Sequence of chain B:
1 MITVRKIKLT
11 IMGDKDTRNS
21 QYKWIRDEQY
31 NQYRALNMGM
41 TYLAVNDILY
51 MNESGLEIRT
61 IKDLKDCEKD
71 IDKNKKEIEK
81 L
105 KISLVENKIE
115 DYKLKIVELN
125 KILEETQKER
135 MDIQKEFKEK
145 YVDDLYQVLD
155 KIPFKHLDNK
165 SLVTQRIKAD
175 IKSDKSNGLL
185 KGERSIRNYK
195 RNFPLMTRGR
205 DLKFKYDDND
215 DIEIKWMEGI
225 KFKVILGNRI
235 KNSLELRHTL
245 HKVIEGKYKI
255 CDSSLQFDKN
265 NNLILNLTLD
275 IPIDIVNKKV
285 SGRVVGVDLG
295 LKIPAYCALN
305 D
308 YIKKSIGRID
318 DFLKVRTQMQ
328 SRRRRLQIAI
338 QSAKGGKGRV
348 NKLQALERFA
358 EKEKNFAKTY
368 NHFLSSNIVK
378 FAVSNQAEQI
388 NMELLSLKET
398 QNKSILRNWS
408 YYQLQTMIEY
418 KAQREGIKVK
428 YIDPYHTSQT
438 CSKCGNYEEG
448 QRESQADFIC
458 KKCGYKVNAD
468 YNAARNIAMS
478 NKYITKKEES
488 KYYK

Interface contacts:
Residue I137 in chain B contacts residue D148 in chain A (closest heavy-atom distance 3.1 Å).
Residue R188 in chain B is in contact with residue N192 in chain A (closest heavy-atom distance 3.0 Å).
Residue Y42 in chain B interacts with residue N52 in chain A (closest heavy-atom distance 2.3 Å).
Residue E129 in chain B contacts residue K155 in chain A (closest heavy-atom distance 3.9 Å).
Residue K144 in chain B is in contact with residue E140 in chain A (closest heavy-atom distance 3.9 Å).
Residue Q151 in chain B contacts residue R59 in chain A (closest heavy-atom distance 3.3 Å).
Residue K144 in chain B contacts residue I137 in chain A (closest heavy-atom distance 3.3 Å).
Residue Q151 in chain B is in contact with residue I58 in chain A (closest heavy-atom distance 3.5 Å).
Residue M135 in chain B interacts with residue E140 in chain A (closest heavy-atom distance 3.3 Å).
Residue R34 in chain B contacts residue K185 in chain A (closest heavy-atom distance 3.5 Å).
Residue I48 in chain B is in contact with residue T41 in chain A (closest heavy-atom distance 3.0 Å).
Residue I190 in chain B is in contact with residue S189 in chain A (closest heavy-atom distance 4.0 Å).
Residue R134 in chain B interacts with residue D148 in chain A (closest heavy-atom distance 3.3 Å).
Residue K185 in chain B is in contact with residue Y33 in chain A (closest heavy-atom distance 3.0 Å).
Residue D148 in chain B interacts with residue R59 in chain A (closest heavy-atom distance 2.7 Å).
Residue K144 in chain B contacts residue G55 in chain A (closest heavy-atom distance 3.1 Å).
Residue F141 in chain B is in contact with residue V45 in chain A (closest heavy-atom distance 4.0 Å).
Residue N37 in chain B interacts with residue G186 in chain A (closest heavy-atom distance 3.2 Å).
Residue L183 in chain B interacts with residue N192 in chain A (closest heavy-atom distance 3.8 Å).
Residue N52 in chain B contacts residue Y42 in chain A (closest heavy-atom distance 4.0 Å).
Residue Y145 in chain B contacts residue E53 in chain A (closest heavy-atom distance 3.0 Å).
Residue Y145 in chain B contacts residue I48 in chain A (closest heavy-atom distance 3.6 Å).
Residue G186 in chain B is in contact with residue K194 in chain A (closest heavy-atom distance 3.2 Å).
Residue A44 in chain B interacts with residue I190 in chain A (closest heavy-atom distance 4.0 Å).
Residue M38 in chain B contacts residue G186 in chain A (closest heavy-atom distance 4.1 Å).
Residue Y145 in chain B contacts residue L49 in chain A (closest heavy-atom distance 3.6 Å).
Residue T41 in chain B interacts with residue I190 in chain A (closest heavy-atom distance 3.8 Å).
Residue R191 in chain B contacts residue S189 in chain A (closest heavy-atom distance 3.5 Å).
Residue V152 in chain B contacts residue G55 in chain A (closest heavy-atom distance 3.8 Å).
Residue T41 in chain B contacts residue S189 in chain A (closest heavy-atom distance 3.5 Å).
Residue M135 in chain B interacts with residue D147 in chain A (closest heavy-atom distance 3.3 Å).
Residue K155 in chain B is in contact with residue N52 in chain A (closest heavy-atom distance 3.2 Å).
Residue Y33 in chain B interacts with residue E187 in chain A (closest heavy-atom distance 3.3 Å).
Residue I126 in chain B interacts with residue P157 in chain A (closest heavy-atom distance 3.7 Å).
Residue L49 in chain B contacts residue Y42 in chain A (closest heavy-atom distance 3.6 Å).
Residue M38 in chain B contacts residue K185 in chain A (closest heavy-atom distance 3.2 Å).
Residue N37 in chain B contacts residue S189 in chain A (closest heavy-atom distance 3.3 Å).
Residue I190 in chain B is in contact with residue N192 in chain A (closest heavy-atom distance 3.7 Å).
Residue V45 in chain B is in contact with residue V45 in chain A (closest heavy-atom distance 3.5 Å).
Residue G186 in chain B contacts residue R195 in chain A (closest heavy-atom distance 3.1 Å).
Residue Y42 in chain B contacts residue I48 in chain A (closest heavy-atom distance 3.6 Å).
Residue N192 in chain B is in contact with residue S189 in chain A (closest heavy-atom distance 3.8 Å).
Residue R34 in chain B interacts with residue G186 in chain A (closest heavy-atom distance 3.6 Å).
Residue V152 in chain B interacts with residue S54 in chain A (closest heavy-atom distance 3.6 Å).
Residue V45 in chain B contacts residue I190 in chain A (closest heavy-atom distance 3.8 Å).
Residue K144 in chain B is in contact with residue D136 in chain A (closest heavy-atom distance 3.3 Å).
Residue R134 in chain B interacts with residue D147 in chain A (closest heavy-atom distance 3.2 Å).
Residue E140 in chain B is in contact with residue E140 in chain A (closest heavy-atom distance 2.7 Å).
Residue G186 in chain B contacts residue Y33 in chain A (closest heavy-atom distance 3.3 Å).
Residue I126 in chain B interacts with residue K155 in chain A (closest heavy-atom distance 3.4 Å).
Residue M135 in chain B contacts residue K144 in chain A (closest heavy-atom distance 3.6 Å).
Residue I190 in chain B contacts residue I190 in chain A (closest heavy-atom distance 3.8 Å).
Residue I137 in chain B interacts with residue K144 in chain A (closest heavy-atom distance 3.1 Å).
Residue S189 in chain B is in contact with residue N192 in chain A (closest heavy-atom distance 3.9 Å).
Residue K185 in chain B interacts with residue R195 in chain A (closest heavy-atom distance 3.2 Å).
Residue N37 in chain B interacts with residue R188 in chain A (closest heavy-atom distance 3.6 Å).
Residue N52 in chain B interacts with residue M38 in chain A (closest heavy-atom distance 3.6 Å).
Residue N192 in chain B is in contact with residue R188 in chain A (closest heavy-atom distance 3.7 Å).
Residue L184 in chain B interacts with residue Y33 in chain A (closest heavy-atom distance 2.8 Å).
Residue E129 in chain B interacts with residue L153 in chain A (closest heavy-atom distance 3.5 Å).

Sequence of chain A:
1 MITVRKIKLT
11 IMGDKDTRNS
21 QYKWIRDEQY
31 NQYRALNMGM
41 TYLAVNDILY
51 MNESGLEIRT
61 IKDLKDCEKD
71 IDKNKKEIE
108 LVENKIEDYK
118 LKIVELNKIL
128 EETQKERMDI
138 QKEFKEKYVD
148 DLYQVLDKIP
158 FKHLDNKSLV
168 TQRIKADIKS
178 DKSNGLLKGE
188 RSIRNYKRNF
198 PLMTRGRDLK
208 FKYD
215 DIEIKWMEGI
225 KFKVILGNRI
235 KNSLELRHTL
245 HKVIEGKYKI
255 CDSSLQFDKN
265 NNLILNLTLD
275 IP

These two protein chains interact to form a complex.